Residue-level contacts at the interface:
Residue E13 in chain A contacts residue H33 in chain B (closest heavy-atom distance 2.4 Å).
Residue E17 in chain A is in contact with residue H33 in chain B (closest heavy-atom distance 2.9 Å).
Residue N6 in chain A contacts residue G27 in chain B (closest heavy-atom distance 5.0 Å).
Residue L8 in chain A is in contact with residue F75 in chain B (closest heavy-atom distance 4.5 Å).
Residue E17 in chain A is in contact with residue V55 in chain B (closest heavy-atom distance 3.1 Å).
Residue V18 in chain A interacts with residue V55 in chain B (closest heavy-atom distance 3.0 Å).
Residue S21 in chain A is in contact with residue L57 in chain B (closest heavy-atom distance 3.0 Å).
Residue S21 in chain A is in contact with residue G56 in chain B (closest heavy-atom distance 4.7 Å).
Residue F14 in chain A is in contact with residue H33 in chain B (closest heavy-atom distance 3.1 Å).
Residue E17 in chain A is in contact with residue N53 in chain B (closest heavy-atom distance 4.3 Å).
Residue S21 in chain A interacts with residue V55 in chain B (closest heavy-atom distance 3.3 Å).
Residue F14 in chain A interacts with residue V55 in chain B (closest heavy-atom distance 4.7 Å).
Residue R19 in chain A interacts with residue V55 in chain B (closest heavy-atom distance 4.6 Å).
Residue F22 in chain A is in contact with residue V55 in chain B (closest heavy-atom distance 4.2 Å).
Residue S21 in chain A contacts residue N53 in chain B (closest heavy-atom distance 4.7 Å).
Residue D5 in chain A is in contact with residue G27 in chain B (closest heavy-atom distance 4.6 Å).
Residue E17 in chain A contacts residue A54 in chain B (closest heavy-atom distance 4.2 Å).

Sequence of chain B:
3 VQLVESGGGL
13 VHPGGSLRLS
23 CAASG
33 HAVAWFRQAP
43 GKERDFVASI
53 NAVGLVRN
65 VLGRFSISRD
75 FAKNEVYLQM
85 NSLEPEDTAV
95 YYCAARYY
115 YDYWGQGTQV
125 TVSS

The following describes two proteins that form a bound complex.

Sequence of chain A:
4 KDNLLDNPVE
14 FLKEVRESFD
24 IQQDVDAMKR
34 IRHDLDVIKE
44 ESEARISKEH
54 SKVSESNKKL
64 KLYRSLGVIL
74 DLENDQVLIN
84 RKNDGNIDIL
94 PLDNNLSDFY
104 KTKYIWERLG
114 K